Sequence of the second protein:
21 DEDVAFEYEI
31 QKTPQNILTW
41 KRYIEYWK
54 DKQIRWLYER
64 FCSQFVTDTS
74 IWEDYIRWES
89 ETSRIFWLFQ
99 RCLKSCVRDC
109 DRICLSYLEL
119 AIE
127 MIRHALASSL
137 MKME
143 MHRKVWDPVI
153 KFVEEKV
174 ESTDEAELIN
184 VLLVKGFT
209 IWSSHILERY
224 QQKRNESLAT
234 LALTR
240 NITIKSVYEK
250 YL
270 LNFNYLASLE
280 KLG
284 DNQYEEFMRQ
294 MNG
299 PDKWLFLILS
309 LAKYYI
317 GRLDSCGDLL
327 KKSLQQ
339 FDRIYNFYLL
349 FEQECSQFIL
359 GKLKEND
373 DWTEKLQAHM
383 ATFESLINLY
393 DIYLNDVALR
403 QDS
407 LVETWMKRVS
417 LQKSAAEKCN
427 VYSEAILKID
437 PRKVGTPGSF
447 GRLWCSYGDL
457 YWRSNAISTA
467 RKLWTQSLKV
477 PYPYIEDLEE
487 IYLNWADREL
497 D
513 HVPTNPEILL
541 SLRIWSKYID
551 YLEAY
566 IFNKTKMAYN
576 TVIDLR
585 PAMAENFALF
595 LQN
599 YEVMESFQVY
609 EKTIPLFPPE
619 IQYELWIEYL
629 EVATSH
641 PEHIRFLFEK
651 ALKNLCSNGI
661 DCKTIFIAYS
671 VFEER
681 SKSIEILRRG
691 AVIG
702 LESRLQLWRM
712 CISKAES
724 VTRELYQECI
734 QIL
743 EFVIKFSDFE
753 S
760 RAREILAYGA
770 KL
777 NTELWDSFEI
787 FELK

This data describes a binding interaction between two proteins.

Residue-level contacts at the interface:
Residue H513 in the second protein interacts with residue N210 in the first protein (closest heavy-atom distance 4.5 Å).
Residue T516 in the second protein contacts residue R211 in the first protein (closest heavy-atom distance 3.9 Å).
Residue H513 in the second protein interacts with residue R211 in the first protein (closest heavy-atom distance 4.4 Å).

Sequence of the first protein:
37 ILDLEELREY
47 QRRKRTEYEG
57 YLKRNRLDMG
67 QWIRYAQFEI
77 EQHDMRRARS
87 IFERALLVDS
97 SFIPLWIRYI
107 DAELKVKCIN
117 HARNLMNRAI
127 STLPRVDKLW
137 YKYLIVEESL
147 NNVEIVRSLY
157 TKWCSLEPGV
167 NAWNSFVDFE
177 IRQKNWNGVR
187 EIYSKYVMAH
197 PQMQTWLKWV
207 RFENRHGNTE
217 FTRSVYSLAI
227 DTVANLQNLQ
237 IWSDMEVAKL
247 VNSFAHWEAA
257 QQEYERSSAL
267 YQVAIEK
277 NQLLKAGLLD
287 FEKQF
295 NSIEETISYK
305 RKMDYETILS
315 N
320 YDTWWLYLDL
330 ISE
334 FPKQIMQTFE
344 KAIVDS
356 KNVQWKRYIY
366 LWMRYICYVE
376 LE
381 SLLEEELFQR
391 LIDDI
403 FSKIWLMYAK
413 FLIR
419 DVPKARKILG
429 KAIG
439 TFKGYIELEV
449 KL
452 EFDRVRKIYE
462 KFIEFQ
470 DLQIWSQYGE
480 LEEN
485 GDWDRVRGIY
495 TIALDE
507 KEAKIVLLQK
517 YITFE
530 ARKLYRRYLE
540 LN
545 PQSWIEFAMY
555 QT